This data describes a binding interaction between two proteins.

Sequence of protein 2:
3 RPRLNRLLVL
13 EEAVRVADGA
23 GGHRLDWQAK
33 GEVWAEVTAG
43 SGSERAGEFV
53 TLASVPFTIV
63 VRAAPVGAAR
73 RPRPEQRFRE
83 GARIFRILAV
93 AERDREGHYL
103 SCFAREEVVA

Contacts between the two chains:
Residue T27 in protein 1 contacts residue G99 in protein 2 (closest heavy-atom distance 4.6 Å).
Residue T27 in protein 1 interacts with residue R64 in protein 2 (closest heavy-atom distance 4.3 Å).
Residue G28 in protein 1 interacts with residue G99 in protein 2 (closest heavy-atom distance 3.7 Å).
Residue F29 in protein 1 interacts with residue R73 in protein 2 (closest heavy-atom distance 4.8 Å).
Residue F29 in protein 1 is in contact with residue E94 in protein 2 (closest heavy-atom distance 4.9 Å).
Residue G28 in protein 1 contacts residue A65 in protein 2 (closest heavy-atom distance 4.1 Å).
Residue A30 in protein 1 interacts with residue P67 in protein 2 (closest heavy-atom distance 3.6 Å).
Residue T27 in protein 1 contacts residue A65 in protein 2 (closest heavy-atom distance 4.1 Å).
Residue F29 in protein 1 is in contact with residue V68 in protein 2 (closest heavy-atom distance 4.4 Å).
Residue E164 in protein 1 is in contact with residue E98 in protein 2 (closest heavy-atom distance 4.7 Å).
Residue F29 in protein 1 interacts with residue P67 in protein 2 (closest heavy-atom distance 3.7 Å).
Residue G28 in protein 1 is in contact with residue A66 in protein 2 (closest heavy-atom distance 3.3 Å).
Residue F29 in protein 1 is in contact with residue R97 in protein 2 (closest heavy-atom distance 4.0 Å).
Residue F29 in protein 1 interacts with residue G99 in protein 2 (closest heavy-atom distance 4.1 Å).
Residue F29 in protein 1 interacts with residue A66 in protein 2 (closest heavy-atom distance 4.3 Å).
Residue G28 in protein 1 interacts with residue P67 in protein 2 (closest heavy-atom distance 4.0 Å).
Residue G26 in protein 1 contacts residue A65 in protein 2 (closest heavy-atom distance 3.9 Å).
Residue F29 in protein 1 contacts residue E98 in protein 2 (closest heavy-atom distance 3.3 Å).
Residue T27 in protein 1 is in contact with residue H100 in protein 2 (closest heavy-atom distance 3.4 Å).

Sequence of protein 1:
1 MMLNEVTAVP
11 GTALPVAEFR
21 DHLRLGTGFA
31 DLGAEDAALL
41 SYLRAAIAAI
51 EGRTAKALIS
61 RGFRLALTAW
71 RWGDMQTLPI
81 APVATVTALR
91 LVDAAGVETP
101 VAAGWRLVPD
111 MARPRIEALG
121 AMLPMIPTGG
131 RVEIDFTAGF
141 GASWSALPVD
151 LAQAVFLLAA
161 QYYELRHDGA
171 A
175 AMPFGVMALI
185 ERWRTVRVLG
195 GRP